Residue-level contacts at the interface:
Residue G648 in chain B interacts with residue V637 in chain A (closest heavy-atom distance 2.7 Å).
Residue G581 in chain B interacts with residue M573 in chain A (closest heavy-atom distance 2.7 Å).
Residue Y421 in chain B is in contact with residue D121 in chain A (closest heavy-atom distance 2.6 Å).
Residue D77 in chain B interacts with residue Y522 in chain A (closest heavy-atom distance 2.6 Å).
Residue D628 in chain B contacts residue R621 in chain A (closest heavy-atom distance 2.8 Å).
Residue K74 in chain B interacts with residue G523 in chain A (closest heavy-atom distance 2.8 Å).
Residue F579 in chain B interacts with residue S569 in chain A (closest heavy-atom distance 2.9 Å).
Residue Q123 in chain B is in contact with residue R521 in chain A (closest heavy-atom distance 2.8 Å).
Residue Y485 in chain B interacts with residue S182 in chain A (closest heavy-atom distance 2.6 Å).
Residue G553 in chain B interacts with residue F548 in chain A (closest heavy-atom distance 2.8 Å).
Residue R528 in chain B contacts residue R540 in chain A (closest heavy-atom distance 2.9 Å).
Residue Y640 in chain B interacts with residue F632 in chain A (closest heavy-atom distance 2.9 Å).
Residue I595 in chain B contacts residue G578 in chain A (closest heavy-atom distance 2.9 Å).
Residue R560 in chain B is in contact with residue L554 in chain A (closest heavy-atom distance 2.7 Å).
Residue L72 in chain B interacts with residue R521 in chain A (closest heavy-atom distance 2.8 Å).
Residue G660 in chain B is in contact with residue F654 in chain A (closest heavy-atom distance 2.9 Å).
Residue K582 in chain B contacts residue G575 in chain A (closest heavy-atom distance 2.8 Å).
Residue K638 in chain B is in contact with residue F632 in chain A (closest heavy-atom distance 2.8 Å).
Residue E600 in chain B contacts residue K582 in chain A (closest heavy-atom distance 2.9 Å).
Residue T549 in chain B contacts residue V542 in chain A (closest heavy-atom distance 2.9 Å).
Residue K582 in chain B contacts residue M573 in chain A (closest heavy-atom distance 2.7 Å).
Residue S634 in chain B contacts residue N626 in chain A (closest heavy-atom distance 2.7 Å).
Residue E71 in chain B interacts with residue R521 in chain A (closest heavy-atom distance 2.9 Å).
Residue L572 in chain B contacts residue I559 in chain A (closest heavy-atom distance 2.7 Å).
Residue K74 in chain B contacts residue R521 in chain A (closest heavy-atom distance 2.9 Å).
Residue E405 in chain B interacts with residue R515 in chain A (closest heavy-atom distance 2.9 Å).
Residue S583 in chain B is in contact with residue M573 in chain A (closest heavy-atom distance 2.9 Å).
Residue E547 in chain B contacts residue R540 in chain A (closest heavy-atom distance 2.9 Å).
Residue C597 in chain B is in contact with residue I580 in chain A (closest heavy-atom distance 2.8 Å).
Residue T558 in chain B interacts with residue L554 in chain A (closest heavy-atom distance 2.8 Å).
Residue S604 in chain B contacts residue R621 in chain A (closest heavy-atom distance 2.5 Å).
Residue H479 in chain B contacts residue G119 in chain A (closest heavy-atom distance 2.7 Å).
Residue W125 in chain B is in contact with residue G523 in chain A (closest heavy-atom distance 2.8 Å).
Residue D77 in chain B interacts with residue R528 in chain A (closest heavy-atom distance 2.9 Å).
Residue D487 in chain B contacts residue S262 in chain A (closest heavy-atom distance 2.7 Å).
Residue D41 in chain B is in contact with residue D513 in chain A (closest heavy-atom distance 2.9 Å).
Residue E576 in chain B contacts residue I567 in chain A (closest heavy-atom distance 2.9 Å).
Residue E547 in chain B contacts residue V542 in chain A (closest heavy-atom distance 2.8 Å).
Residue E574 in chain B contacts residue I559 in chain A (closest heavy-atom distance 2.8 Å).
Residue R653 in chain B interacts with residue N643 in chain A (closest heavy-atom distance 2.8 Å).
Residue E629 in chain B interacts with residue I623 in chain A (closest heavy-atom distance 2.9 Å).
Residue Y658 in chain B contacts residue L647 in chain A (closest heavy-atom distance 2.8 Å).
Residue W130 in chain B contacts residue F534 in chain A (closest heavy-atom distance 2.9 Å).
Residue G555 in chain B interacts with residue F548 in chain A (closest heavy-atom distance 2.9 Å).
Residue E570 in chain B is in contact with residue H556 in chain A (closest heavy-atom distance 2.8 Å).
Residue Q633 in chain B contacts residue H630 in chain A (closest heavy-atom distance 2.9 Å).
Residue R653 in chain B is in contact with residue D642 in chain A (closest heavy-atom distance 2.5 Å).
Residue D497 in chain B interacts with residue K117 in chain A (closest heavy-atom distance 2.8 Å).
Residue T558 in chain B interacts with residue L552 in chain A (closest heavy-atom distance 2.9 Å).
Residue D497 in chain B is in contact with residue R528 in chain A (closest heavy-atom distance 2.7 Å).
Residue G599 in chain B interacts with residue K582 in chain A (closest heavy-atom distance 2.8 Å).
Residue A646 in chain B contacts residue D636 in chain A (closest heavy-atom distance 2.9 Å).
Residue E547 in chain B is in contact with residue R560 in chain A (closest heavy-atom distance 2.7 Å).
Residue Q633 in chain B is in contact with residue Y625 in chain A (closest heavy-atom distance 2.8 Å).
Residue E574 in chain B is in contact with residue S569 in chain A (closest heavy-atom distance 2.7 Å).
Residue I664 in chain B contacts residue A657 in chain A (closest heavy-atom distance 2.8 Å).
Residue T655 in chain B contacts residue T645 in chain A (closest heavy-atom distance 2.7 Å).
Residue D133 in chain B interacts with residue T536 in chain A (closest heavy-atom distance 2.6 Å).
Residue D41 in chain B is in contact with residue K509 in chain A (closest heavy-atom distance 2.6 Å).
Residue N588 in chain B interacts with residue E576 in chain A (closest heavy-atom distance 2.8 Å).

Sequence of chain B:
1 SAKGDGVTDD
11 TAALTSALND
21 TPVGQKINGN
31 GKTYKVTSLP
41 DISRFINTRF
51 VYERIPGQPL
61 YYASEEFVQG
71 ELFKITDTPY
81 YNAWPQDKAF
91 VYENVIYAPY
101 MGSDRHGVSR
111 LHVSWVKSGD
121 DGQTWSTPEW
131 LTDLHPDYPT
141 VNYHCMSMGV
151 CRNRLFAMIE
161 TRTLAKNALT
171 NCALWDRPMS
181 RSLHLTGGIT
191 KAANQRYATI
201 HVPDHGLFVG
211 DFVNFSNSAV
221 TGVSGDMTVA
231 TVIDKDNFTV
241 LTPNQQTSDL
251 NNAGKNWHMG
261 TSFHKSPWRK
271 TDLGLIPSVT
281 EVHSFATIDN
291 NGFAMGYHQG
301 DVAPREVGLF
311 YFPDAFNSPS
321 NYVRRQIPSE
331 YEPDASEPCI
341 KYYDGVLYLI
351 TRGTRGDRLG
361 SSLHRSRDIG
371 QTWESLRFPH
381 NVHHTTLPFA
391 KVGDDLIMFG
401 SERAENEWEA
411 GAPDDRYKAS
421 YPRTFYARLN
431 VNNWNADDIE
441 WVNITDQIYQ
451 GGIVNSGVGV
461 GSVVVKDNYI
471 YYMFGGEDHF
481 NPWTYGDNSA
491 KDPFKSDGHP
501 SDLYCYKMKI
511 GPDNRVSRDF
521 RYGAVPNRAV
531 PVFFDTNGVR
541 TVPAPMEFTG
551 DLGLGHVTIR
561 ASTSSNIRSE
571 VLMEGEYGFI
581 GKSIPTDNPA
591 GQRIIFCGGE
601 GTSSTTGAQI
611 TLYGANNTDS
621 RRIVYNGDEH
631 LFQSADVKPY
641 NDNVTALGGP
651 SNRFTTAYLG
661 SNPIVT

These two protein chains interact to form a complex.

Sequence of chain A:
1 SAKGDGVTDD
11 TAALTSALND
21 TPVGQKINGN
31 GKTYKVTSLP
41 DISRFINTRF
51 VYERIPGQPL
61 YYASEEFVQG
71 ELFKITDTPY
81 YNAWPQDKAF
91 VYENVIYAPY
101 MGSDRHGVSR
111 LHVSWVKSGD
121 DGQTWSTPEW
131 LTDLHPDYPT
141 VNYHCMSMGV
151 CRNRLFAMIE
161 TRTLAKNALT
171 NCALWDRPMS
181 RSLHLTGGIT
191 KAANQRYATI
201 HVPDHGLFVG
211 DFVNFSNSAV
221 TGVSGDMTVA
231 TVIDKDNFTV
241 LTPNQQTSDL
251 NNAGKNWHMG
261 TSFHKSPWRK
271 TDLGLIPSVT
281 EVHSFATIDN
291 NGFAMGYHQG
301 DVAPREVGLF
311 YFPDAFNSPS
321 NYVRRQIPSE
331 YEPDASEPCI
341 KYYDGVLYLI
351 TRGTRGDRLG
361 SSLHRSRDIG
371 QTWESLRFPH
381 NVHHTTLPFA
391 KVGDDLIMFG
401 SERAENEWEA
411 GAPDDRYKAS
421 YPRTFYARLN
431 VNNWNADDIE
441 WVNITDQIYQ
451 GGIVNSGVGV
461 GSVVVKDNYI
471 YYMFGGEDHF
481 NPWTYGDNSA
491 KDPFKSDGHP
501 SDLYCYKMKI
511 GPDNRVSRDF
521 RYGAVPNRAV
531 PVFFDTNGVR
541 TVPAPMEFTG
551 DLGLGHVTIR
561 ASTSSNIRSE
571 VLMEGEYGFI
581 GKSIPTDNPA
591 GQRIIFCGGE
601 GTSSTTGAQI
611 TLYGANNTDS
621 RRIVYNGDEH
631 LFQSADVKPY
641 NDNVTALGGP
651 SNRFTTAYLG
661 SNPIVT